This data describes a binding interaction between two proteins.

Interface contacts:
Residue Q19 in chain B is in contact with residue R6 in chain A (closest heavy-atom distance 3.6 Å).
Residue L21 in chain B is in contact with residue G60 in chain A (closest heavy-atom distance 3.6 Å).
Residue T18 in chain B interacts with residue G60 in chain A (closest heavy-atom distance 3.5 Å).
Residue K62 in chain B interacts with residue L21 in chain A (closest heavy-atom distance 3.1 Å).
Residue L17 in chain B interacts with residue A55 in chain A (closest heavy-atom distance 4.1 Å).
Residue D7 in chain B contacts residue D7 in chain A (closest heavy-atom distance 2.5 Å).
Residue F27 in chain B contacts residue L21 in chain A (closest heavy-atom distance 3.8 Å).
Residue G60 in chain B is in contact with residue P23 in chain A (closest heavy-atom distance 3.8 Å).
Residue L9 in chain B contacts residue G10 in chain A (closest heavy-atom distance 3.7 Å).
Residue R6 in chain B contacts residue Y14 in chain A (closest heavy-atom distance 3.6 Å).
Residue F13 in chain B contacts residue F13 in chain A (closest heavy-atom distance 3.8 Å).
Residue P23 in chain B contacts residue V59 in chain A (closest heavy-atom distance 3.5 Å).
Residue N26 in chain B contacts residue N26 in chain A (closest heavy-atom distance 3.8 Å).
Residue N26 in chain B contacts residue S25 in chain A (closest heavy-atom distance 3.5 Å).
Residue F13 in chain B contacts residue L17 in chain A (closest heavy-atom distance 3.6 Å).
Residue D7 in chain B contacts residue K8 in chain A (closest heavy-atom distance 3.8 Å).
Residue F27 in chain B is in contact with residue S25 in chain A (closest heavy-atom distance 2.8 Å).
Residue L17 in chain B is in contact with residue F56 in chain A (closest heavy-atom distance 3.5 Å).
Residue T18 in chain B interacts with residue A58 in chain A (closest heavy-atom distance 3.0 Å).
Residue Y14 in chain B interacts with residue V2 in chain A (closest heavy-atom distance 2.9 Å).
Residue P23 in chain B interacts with residue F27 in chain A (closest heavy-atom distance 3.6 Å).
Residue Y14 in chain B contacts residue G3 in chain A (closest heavy-atom distance 3.7 Å).
Residue V59 in chain B interacts with residue L17 in chain A (closest heavy-atom distance 3.5 Å).
Residue Y14 in chain B interacts with residue L9 in chain A (closest heavy-atom distance 4.1 Å).
Residue F27 in chain B is in contact with residue L17 in chain A (closest heavy-atom distance 3.9 Å).
Residue G10 in chain B contacts residue L9 in chain A (closest heavy-atom distance 3.7 Å).
Residue L17 in chain B contacts residue V59 in chain A (closest heavy-atom distance 3.5 Å).
Residue V59 in chain B contacts residue P23 in chain A (closest heavy-atom distance 3.3 Å).
Residue D7 in chain B contacts residue K11 in chain A (closest heavy-atom distance 3.8 Å).
Residue Q19 in chain B interacts with residue K62 in chain A (closest heavy-atom distance 4.1 Å).
Residue K11 in chain B is in contact with residue R6 in chain A (closest heavy-atom distance 3.4 Å).
Residue T22 in chain B contacts residue F27 in chain A (closest heavy-atom distance 3.8 Å).
Residue F27 in chain B contacts residue T22 in chain A (closest heavy-atom distance 3.6 Å).
Residue F56 in chain B is in contact with residue L17 in chain A (closest heavy-atom distance 3.8 Å).
Residue V2 in chain B contacts residue Y14 in chain A (closest heavy-atom distance 3.3 Å).
Residue L9 in chain B contacts residue Y14 in chain A (closest heavy-atom distance 3.7 Å).
Residue G10 in chain B is in contact with residue G10 in chain A (closest heavy-atom distance 3.2 Å).
Residue R6 in chain B contacts residue G10 in chain A (closest heavy-atom distance 3.0 Å).
Residue V59 in chain B contacts residue T18 in chain A (closest heavy-atom distance 4.2 Å).
Residue L9 in chain B interacts with residue F13 in chain A (closest heavy-atom distance 3.9 Å).
Residue L17 in chain B is in contact with residue F13 in chain A (closest heavy-atom distance 3.4 Å).
Residue R6 in chain B interacts with residue K11 in chain A (closest heavy-atom distance 2.9 Å).
Residue T22 in chain B is in contact with residue V59 in chain A (closest heavy-atom distance 3.4 Å).
Residue L21 in chain B is in contact with residue V59 in chain A (closest heavy-atom distance 3.5 Å).
Residue R6 in chain B contacts residue R15 in chain A (closest heavy-atom distance 3.6 Å).
Residue V59 in chain B is in contact with residue L21 in chain A (closest heavy-atom distance 3.8 Å).
Residue L30 in chain B interacts with residue L30 in chain A (closest heavy-atom distance 3.8 Å).
Residue R15 in chain B is in contact with residue R6 in chain A (closest heavy-atom distance 3.8 Å).
Residue L21 in chain B contacts residue F27 in chain A (closest heavy-atom distance 3.8 Å).
Residue S25 in chain B is in contact with residue N26 in chain A (closest heavy-atom distance 3.5 Å).
Residue F27 in chain B contacts residue P23 in chain A (closest heavy-atom distance 3.5 Å).
Residue T18 in chain B contacts residue K62 in chain A (closest heavy-atom distance 3.4 Å).
Residue Y14 in chain B is in contact with residue R6 in chain A (closest heavy-atom distance 3.5 Å).
Residue G10 in chain B is in contact with residue D7 in chain A (closest heavy-atom distance 3.4 Å).
Residue G10 in chain B is in contact with residue R6 in chain A (closest heavy-atom distance 3.2 Å).
Residue V59 in chain B contacts residue T22 in chain A (closest heavy-atom distance 3.8 Å).
Residue T18 in chain B contacts residue A55 in chain A (closest heavy-atom distance 3.5 Å).
Residue S25 in chain B interacts with residue F27 in chain A (closest heavy-atom distance 2.9 Å).
Residue K11 in chain B interacts with residue D7 in chain A (closest heavy-atom distance 3.7 Å).
Residue Y14 in chain B interacts with residue V1 in chain A (closest heavy-atom distance 3.7 Å).

Sequence of chain B:
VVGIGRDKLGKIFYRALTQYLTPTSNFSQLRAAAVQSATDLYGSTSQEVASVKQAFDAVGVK

Sequence of chain A:
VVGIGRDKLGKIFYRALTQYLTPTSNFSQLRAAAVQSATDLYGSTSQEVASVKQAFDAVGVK